Residue-level contacts at the interface:
Residue R454 in the second protein contacts residue I888 in the first protein (closest heavy-atom distance 3.3 Å).
Residue E760 in the second protein interacts with residue R543 in the first protein (closest heavy-atom distance 3.4 Å).
Residue V671 in the second protein contacts residue C717 in the first protein (closest heavy-atom distance 3.7 Å).
Residue V671 in the second protein interacts with residue L636 in the first protein (closest heavy-atom distance 4.2 Å).
Residue Y754 in the second protein is in contact with residue R543 in the first protein (closest heavy-atom distance 3.4 Å).
Residue R453 in the second protein contacts residue E880 in the first protein (closest heavy-atom distance 3.8 Å).
Residue D759 in the second protein interacts with residue S593 in the first protein (closest heavy-atom distance 3.7 Å).
Residue Q675 in the second protein interacts with residue S712 in the first protein (closest heavy-atom distance 2.7 Å).
Residue L669 in the second protein contacts residue P718 in the first protein (closest heavy-atom distance 3.6 Å).
Residue R355 in the second protein is in contact with residue S884 in the first protein (closest heavy-atom distance 4.2 Å).
Residue T568 in the second protein is in contact with residue A837 in the first protein (closest heavy-atom distance 4.1 Å).
Residue S727 in the second protein is in contact with residue S589 in the first protein (closest heavy-atom distance 3.3 Å).
Residue E673 in the second protein is in contact with residue A716 in the first protein (closest heavy-atom distance 3.9 Å).
Residue R320 in the second protein interacts with residue E887 in the first protein (closest heavy-atom distance 3.5 Å).
Residue H672 in the second protein contacts residue Q635 in the first protein (closest heavy-atom distance 3.4 Å).
Residue E529 in the second protein contacts residue V882 in the first protein (closest heavy-atom distance 3.4 Å).
Residue G569 in the second protein interacts with residue N841 in the first protein (closest heavy-atom distance 4.2 Å).
Residue S758 in the second protein is in contact with residue K596 in the first protein (closest heavy-atom distance 2.4 Å).
Residue H672 in the second protein contacts residue G637 in the first protein (closest heavy-atom distance 3.3 Å).
Residue G569 in the second protein is in contact with residue A837 in the first protein (closest heavy-atom distance 4.1 Å).
Residue Q675 in the second protein contacts residue I709 in the first protein (closest heavy-atom distance 4.2 Å).
Residue E760 in the second protein interacts with residue W472 in the first protein (closest heavy-atom distance 3.2 Å).
Residue H672 in the second protein interacts with residue L636 in the first protein (closest heavy-atom distance 3.2 Å).
Residue G709 in the second protein is in contact with residue Q635 in the first protein (closest heavy-atom distance 3.4 Å).
Residue V671 in the second protein interacts with residue P718 in the first protein (closest heavy-atom distance 3.9 Å).
Residue V452 in the second protein interacts with residue E887 in the first protein (closest heavy-atom distance 3.4 Å).
Residue R674 in the second protein is in contact with residue Q635 in the first protein (closest heavy-atom distance 3.7 Å).
Residue A710 in the second protein contacts residue Q635 in the first protein (closest heavy-atom distance 3.8 Å).
Residue M729 in the second protein contacts residue R543 in the first protein (closest heavy-atom distance 3.4 Å).
Residue E673 in the second protein interacts with residue K713 in the first protein (closest heavy-atom distance 3.3 Å).
Residue T568 in the second protein contacts residue N841 in the first protein (closest heavy-atom distance 3.2 Å).
Residue V725 in the second protein contacts residue T588 in the first protein (closest heavy-atom distance 4.2 Å).
Residue V725 in the second protein is in contact with residue S589 in the first protein (closest heavy-atom distance 3.3 Å).
Residue V455 in the second protein contacts residue I888 in the first protein (closest heavy-atom distance 3.8 Å).
Residue D724 in the second protein contacts residue K592 in the first protein (closest heavy-atom distance 4.0 Å).
Residue R454 in the second protein contacts residue G886 in the first protein (closest heavy-atom distance 3.7 Å).
Residue V671 in the second protein contacts residue A716 in the first protein (closest heavy-atom distance 3.3 Å).
Residue R454 in the second protein contacts residue E887 in the first protein (closest heavy-atom distance 3.8 Å).
Residue G530 in the second protein interacts with residue G885 in the first protein (closest heavy-atom distance 3.3 Å).
Residue S727 in the second protein is in contact with residue Q635 in the first protein (closest heavy-atom distance 2.4 Å).
Residue R355 in the second protein contacts residue G885 in the first protein (closest heavy-atom distance 3.3 Å).
Residue G530 in the second protein contacts residue G886 in the first protein (closest heavy-atom distance 3.8 Å).
Residue D759 in the second protein is in contact with residue K596 in the first protein (closest heavy-atom distance 3.7 Å).
Residue L762 in the second protein interacts with residue W472 in the first protein (closest heavy-atom distance 4.1 Å).
Residue L711 in the second protein is in contact with residue Q635 in the first protein (closest heavy-atom distance 3.9 Å).
Residue M761 in the second protein is in contact with residue W472 in the first protein (closest heavy-atom distance 3.5 Å).
Residue V725 in the second protein contacts residue E606 in the first protein (closest heavy-atom distance 3.4 Å).
Residue V726 in the second protein interacts with residue S589 in the first protein (closest heavy-atom distance 3.7 Å).
Residue P670 in the second protein contacts residue E721 in the first protein (closest heavy-atom distance 4.1 Å).
Residue R453 in the second protein is in contact with residue E887 in the first protein (closest heavy-atom distance 3.9 Å).
Residue V455 in the second protein interacts with residue G886 in the first protein (closest heavy-atom distance 3.1 Å).
Residue D759 in the second protein interacts with residue R543 in the first protein (closest heavy-atom distance 2.4 Å).
Residue V757 in the second protein is in contact with residue R600 in the first protein (closest heavy-atom distance 3.7 Å).
Residue R674 in the second protein interacts with residue G633 in the first protein (closest heavy-atom distance 3.4 Å).
Residue E529 in the second protein interacts with residue G885 in the first protein (closest heavy-atom distance 3.7 Å).
Residue R674 in the second protein is in contact with residue R535 in the first protein (closest heavy-atom distance 3.9 Å).
Residue E529 in the second protein is in contact with residue G886 in the first protein (closest heavy-atom distance 4.1 Å).
Residue M761 in the second protein contacts residue R543 in the first protein (closest heavy-atom distance 4.2 Å).
Residue Q675 in the second protein interacts with residue R535 in the first protein (closest heavy-atom distance 3.6 Å).
Residue R453 in the second protein interacts with residue I888 in the first protein (closest heavy-atom distance 3.2 Å).

Sequence of the second protein:
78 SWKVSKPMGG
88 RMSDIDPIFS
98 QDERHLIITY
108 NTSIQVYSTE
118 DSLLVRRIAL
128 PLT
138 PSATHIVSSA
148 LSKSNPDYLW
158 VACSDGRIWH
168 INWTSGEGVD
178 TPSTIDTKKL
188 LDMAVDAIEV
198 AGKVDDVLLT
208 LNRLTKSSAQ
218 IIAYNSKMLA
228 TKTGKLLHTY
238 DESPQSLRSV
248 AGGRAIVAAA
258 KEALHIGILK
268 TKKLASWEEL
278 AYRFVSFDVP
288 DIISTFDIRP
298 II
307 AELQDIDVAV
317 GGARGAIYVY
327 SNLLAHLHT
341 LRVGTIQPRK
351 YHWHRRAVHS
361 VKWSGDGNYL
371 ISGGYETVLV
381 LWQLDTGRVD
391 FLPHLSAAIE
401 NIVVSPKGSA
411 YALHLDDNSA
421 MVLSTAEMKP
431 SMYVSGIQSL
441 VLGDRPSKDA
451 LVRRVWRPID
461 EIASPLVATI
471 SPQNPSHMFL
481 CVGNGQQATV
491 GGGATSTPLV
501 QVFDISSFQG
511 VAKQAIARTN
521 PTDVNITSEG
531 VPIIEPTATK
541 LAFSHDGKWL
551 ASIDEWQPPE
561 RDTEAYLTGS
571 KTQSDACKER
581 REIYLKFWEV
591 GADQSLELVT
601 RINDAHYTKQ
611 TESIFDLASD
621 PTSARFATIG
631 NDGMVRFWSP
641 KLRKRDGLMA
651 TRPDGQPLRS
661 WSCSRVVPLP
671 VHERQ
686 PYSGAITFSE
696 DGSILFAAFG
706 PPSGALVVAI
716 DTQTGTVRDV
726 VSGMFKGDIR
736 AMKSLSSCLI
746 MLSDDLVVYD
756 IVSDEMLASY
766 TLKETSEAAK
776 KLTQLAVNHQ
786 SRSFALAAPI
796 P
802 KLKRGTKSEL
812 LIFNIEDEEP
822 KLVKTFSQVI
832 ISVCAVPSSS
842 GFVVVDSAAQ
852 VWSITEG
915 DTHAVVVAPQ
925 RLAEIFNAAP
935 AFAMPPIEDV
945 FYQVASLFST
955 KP

Sequence of the first protein:
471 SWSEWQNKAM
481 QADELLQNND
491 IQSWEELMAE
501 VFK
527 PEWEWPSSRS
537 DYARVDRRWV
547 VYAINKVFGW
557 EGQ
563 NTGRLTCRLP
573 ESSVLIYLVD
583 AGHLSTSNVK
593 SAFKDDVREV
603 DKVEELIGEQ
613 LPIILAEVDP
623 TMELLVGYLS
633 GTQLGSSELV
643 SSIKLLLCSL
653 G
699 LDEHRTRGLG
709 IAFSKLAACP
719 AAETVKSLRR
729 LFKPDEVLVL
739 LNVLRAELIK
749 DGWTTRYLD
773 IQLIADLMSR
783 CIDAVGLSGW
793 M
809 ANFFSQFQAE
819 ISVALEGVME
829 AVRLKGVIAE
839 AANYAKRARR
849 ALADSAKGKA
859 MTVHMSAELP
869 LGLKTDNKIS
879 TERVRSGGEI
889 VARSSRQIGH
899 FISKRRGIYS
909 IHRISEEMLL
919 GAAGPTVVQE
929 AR

This data describes a binding interaction between two proteins.